Contacts between the two chains:
Residue T163 in protein 2 interacts with residue L2 in protein 1 (closest heavy-atom distance 4.9 Å).
Residue E63 in protein 2 interacts with residue L2 in protein 1 (closest heavy-atom distance 2.7 Å).
Residue W147 in protein 2 is in contact with residue V8 in protein 1 (closest heavy-atom distance 2.6 Å).
Residue Y99 in protein 2 contacts residue W3 in protein 1 (closest heavy-atom distance 3.1 Å).
Residue V67 in protein 2 contacts residue L2 in protein 1 (closest heavy-atom distance 3.5 Å).
Residue T143 in protein 2 interacts with residue L9 in protein 1 (closest heavy-atom distance 2.7 Å).
Residue K146 in protein 2 is in contact with residue L9 in protein 1 (closest heavy-atom distance 3.1 Å).
Residue Y116 in protein 2 is in contact with residue L9 in protein 1 (closest heavy-atom distance 3.6 Å).
Residue R97 in protein 2 is in contact with residue P7 in protein 1 (closest heavy-atom distance 4.0 Å).
Residue K66 in protein 2 interacts with residue G4 in protein 1 (closest heavy-atom distance 4.1 Å).
Residue T80 in protein 2 interacts with residue L9 in protein 1 (closest heavy-atom distance 3.0 Å).
Residue R97 in protein 2 interacts with residue W3 in protein 1 (closest heavy-atom distance 3.8 Å).
Residue E63 in protein 2 contacts residue A1 in protein 1 (closest heavy-atom distance 3.3 Å).
Residue Y159 in protein 2 contacts residue L2 in protein 1 (closest heavy-atom distance 3.7 Å).
Residue F33 in protein 2 contacts residue A1 in protein 1 (closest heavy-atom distance 4.6 Å).
Residue H114 in protein 2 is in contact with residue W3 in protein 1 (closest heavy-atom distance 4.2 Å).
Residue D77 in protein 2 is in contact with residue P7 in protein 1 (closest heavy-atom distance 4.6 Å).
Residue L81 in protein 2 interacts with residue L9 in protein 1 (closest heavy-atom distance 3.6 Å).
Residue T73 in protein 2 is in contact with residue F6 in protein 1 (closest heavy-atom distance 3.6 Å).
Residue Q155 in protein 2 is in contact with residue F5 in protein 1 (closest heavy-atom distance 3.3 Å).
Residue T143 in protein 2 contacts residue V8 in protein 1 (closest heavy-atom distance 4.1 Å).
Residue M5 in protein 2 interacts with residue A1 in protein 1 (closest heavy-atom distance 4.4 Å).
Residue Y7 in protein 2 contacts residue A1 in protein 1 (closest heavy-atom distance 2.4 Å).
Residue Y116 in protein 2 is in contact with residue P7 in protein 1 (closest heavy-atom distance 4.4 Å).
Residue H70 in protein 2 contacts residue W3 in protein 1 (closest heavy-atom distance 3.0 Å).
Residue A69 in protein 2 interacts with residue F6 in protein 1 (closest heavy-atom distance 3.9 Å).
Residue Y171 in protein 2 is in contact with residue A1 in protein 1 (closest heavy-atom distance 2.9 Å).
Residue Y7 in protein 2 interacts with residue L2 in protein 1 (closest heavy-atom distance 3.5 Å).
Residue L156 in protein 2 is in contact with residue W3 in protein 1 (closest heavy-atom distance 3.7 Å).
Residue V152 in protein 2 is in contact with residue P7 in protein 1 (closest heavy-atom distance 4.3 Å).
Residue K66 in protein 2 is in contact with residue F6 in protein 1 (closest heavy-atom distance 3.6 Å).
Residue F9 in protein 2 interacts with residue L2 in protein 1 (closest heavy-atom distance 3.8 Å).
Residue Y123 in protein 2 contacts residue L9 in protein 1 (closest heavy-atom distance 3.9 Å).
Residue W147 in protein 2 interacts with residue P7 in protein 1 (closest heavy-atom distance 3.8 Å).
Residue K66 in protein 2 is in contact with residue L2 in protein 1 (closest heavy-atom distance 2.9 Å).
Residue D77 in protein 2 interacts with residue V8 in protein 1 (closest heavy-atom distance 3.6 Å).
Residue T163 in protein 2 interacts with residue A1 in protein 1 (closest heavy-atom distance 4.3 Å).
Residue T73 in protein 2 interacts with residue V8 in protein 1 (closest heavy-atom distance 4.1 Å).
Residue H70 in protein 2 is in contact with residue F6 in protein 1 (closest heavy-atom distance 3.4 Å).
Residue Y159 in protein 2 interacts with residue W3 in protein 1 (closest heavy-atom distance 3.6 Å).
Residue V152 in protein 2 interacts with residue F5 in protein 1 (closest heavy-atom distance 4.1 Å).
Residue K66 in protein 2 contacts residue W3 in protein 1 (closest heavy-atom distance 3.7 Å).
Residue Y99 in protein 2 contacts residue L2 in protein 1 (closest heavy-atom distance 3.5 Å).
Residue V152 in protein 2 interacts with residue W3 in protein 1 (closest heavy-atom distance 3.9 Å).
Residue H114 in protein 2 interacts with residue P7 in protein 1 (closest heavy-atom distance 4.6 Å).
Residue M45 in protein 2 is in contact with residue L2 in protein 1 (closest heavy-atom distance 3.7 Å).
Residue Y159 in protein 2 is in contact with residue A1 in protein 1 (closest heavy-atom distance 2.8 Å).
Residue R97 in protein 2 contacts residue F5 in protein 1 (closest heavy-atom distance 4.9 Å).
Residue K66 in protein 2 contacts residue A1 in protein 1 (closest heavy-atom distance 4.0 Å).
Residue K146 in protein 2 is in contact with residue V8 in protein 1 (closest heavy-atom distance 4.1 Å).
Residue A167 in protein 2 contacts residue A1 in protein 1 (closest heavy-atom distance 3.9 Å).
Residue D77 in protein 2 is in contact with residue L9 in protein 1 (closest heavy-atom distance 2.8 Å).
Residue Y84 in protein 2 is in contact with residue L9 in protein 1 (closest heavy-atom distance 2.7 Å).
Residue Y59 in protein 2 interacts with residue A1 in protein 1 (closest heavy-atom distance 3.9 Å).
Residue V95 in protein 2 interacts with residue L9 in protein 1 (closest heavy-atom distance 4.8 Å).
Residue H70 in protein 2 contacts residue L2 in protein 1 (closest heavy-atom distance 4.1 Å).
Residue T73 in protein 2 interacts with residue P7 in protein 1 (closest heavy-atom distance 3.2 Å).
Residue A150 in protein 2 interacts with residue F5 in protein 1 (closest heavy-atom distance 4.9 Å).
Residue W147 in protein 2 is in contact with residue L9 in protein 1 (closest heavy-atom distance 3.7 Å).
Residue Q155 in protein 2 contacts residue W3 in protein 1 (closest heavy-atom distance 3.8 Å).

Sequence of protein 1:
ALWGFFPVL

Sequence of protein 2:
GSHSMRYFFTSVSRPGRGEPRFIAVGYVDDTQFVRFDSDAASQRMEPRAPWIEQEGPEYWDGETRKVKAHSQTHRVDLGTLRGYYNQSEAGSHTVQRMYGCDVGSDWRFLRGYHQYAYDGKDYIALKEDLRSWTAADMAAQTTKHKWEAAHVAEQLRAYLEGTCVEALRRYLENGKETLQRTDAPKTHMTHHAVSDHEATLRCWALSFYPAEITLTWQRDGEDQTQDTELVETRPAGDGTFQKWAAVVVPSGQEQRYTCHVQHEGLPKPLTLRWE

The following describes two proteins that form a bound complex.